Sequence of chain B:
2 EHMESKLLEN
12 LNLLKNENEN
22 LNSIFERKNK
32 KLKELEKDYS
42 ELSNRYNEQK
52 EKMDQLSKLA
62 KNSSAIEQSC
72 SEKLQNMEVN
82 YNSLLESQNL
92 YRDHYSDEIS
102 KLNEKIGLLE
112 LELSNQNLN

Sequence of chain A:
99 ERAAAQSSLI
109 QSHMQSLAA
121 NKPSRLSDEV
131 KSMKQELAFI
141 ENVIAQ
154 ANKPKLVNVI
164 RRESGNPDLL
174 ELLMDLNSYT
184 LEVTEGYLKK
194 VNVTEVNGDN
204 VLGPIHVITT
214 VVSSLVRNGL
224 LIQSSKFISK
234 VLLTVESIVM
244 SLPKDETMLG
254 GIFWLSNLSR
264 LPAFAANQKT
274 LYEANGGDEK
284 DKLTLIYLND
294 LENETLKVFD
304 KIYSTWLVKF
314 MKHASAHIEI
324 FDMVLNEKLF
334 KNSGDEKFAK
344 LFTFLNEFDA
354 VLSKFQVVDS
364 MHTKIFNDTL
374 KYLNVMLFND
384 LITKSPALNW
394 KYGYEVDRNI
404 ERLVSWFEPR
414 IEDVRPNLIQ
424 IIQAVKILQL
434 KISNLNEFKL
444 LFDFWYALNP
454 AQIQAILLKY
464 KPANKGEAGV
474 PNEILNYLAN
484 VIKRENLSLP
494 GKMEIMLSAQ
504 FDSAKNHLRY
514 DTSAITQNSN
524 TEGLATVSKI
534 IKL

Residue-level contacts at the interface:
Residue M133 in chain A contacts residue L103 in chain B (closest heavy-atom distance 3.1 Å).
Residue L137 in chain A interacts with residue K106 in chain B (closest heavy-atom distance 3.7 Å).
Residue Y449 in chain A contacts residue Y96 in chain B (closest heavy-atom distance 3.6 Å).
Residue L433 in chain A interacts with residue L85 in chain B (closest heavy-atom distance 3.5 Å).
Residue V130 in chain A interacts with residue Y96 in chain B (closest heavy-atom distance 4.0 Å).
Residue L126 in chain A is in contact with residue Y96 in chain B (closest heavy-atom distance 3.3 Å).
Residue F447 in chain A is in contact with residue Q89 in chain B (closest heavy-atom distance 3.1 Å).
Residue F447 in chain A interacts with residue Y92 in chain B (closest heavy-atom distance 4.2 Å).
Residue L137 in chain A interacts with residue L110 in chain B (closest heavy-atom distance 3.6 Å).
Residue K429 in chain A interacts with residue S88 in chain B (closest heavy-atom distance 3.7 Å).
Residue Y397 in chain A interacts with residue V80 in chain B (closest heavy-atom distance 4.2 Å).
Residue L433 in chain A is in contact with residue N81 in chain B (closest heavy-atom distance 3.0 Å).
Residue L433 in chain A contacts residue S84 in chain B (closest heavy-atom distance 3.4 Å).
Residue Y449 in chain A interacts with residue L91 in chain B (closest heavy-atom distance 4.0 Å).
Residue Q432 in chain A interacts with residue N81 in chain B (closest heavy-atom distance 3.6 Å).
Residue Y449 in chain A is in contact with residue Y92 in chain B (closest heavy-atom distance 4.5 Å).
Residue D446 in chain A is in contact with residue Y96 in chain B (closest heavy-atom distance 4.1 Å).
Residue I430 in chain A interacts with residue S84 in chain B (closest heavy-atom distance 4.4 Å).
Residue K429 in chain A contacts residue S84 in chain B (closest heavy-atom distance 2.5 Å).
Residue I422 in chain A is in contact with residue L91 in chain B (closest heavy-atom distance 3.4 Å).
Residue D400 in chain A is in contact with residue E87 in chain B (closest heavy-atom distance 4.8 Å).
Residue W393 in chain A is in contact with residue N77 in chain B (closest heavy-atom distance 3.2 Å).
Residue F447 in chain A is in contact with residue S88 in chain B (closest heavy-atom distance 3.0 Å).
Residue K434 in chain A contacts residue N81 in chain B (closest heavy-atom distance 3.6 Å).
Residue E470 in chain A is in contact with residue E73 in chain B (closest heavy-atom distance 4.0 Å).
Residue K434 in chain A is in contact with residue N77 in chain B (closest heavy-atom distance 3.1 Å).
Residue I144 in chain A interacts with residue E113 in chain B (closest heavy-atom distance 4.6 Å).
Residue S127 in chain A contacts residue Y96 in chain B (closest heavy-atom distance 3.1 Å).
Residue K394 in chain A interacts with residue Q76 in chain B (closest heavy-atom distance 5.0 Å).
Residue I144 in chain A interacts with residue L114 in chain B (closest heavy-atom distance 3.2 Å).
Residue W393 in chain A is in contact with residue Q76 in chain B (closest heavy-atom distance 4.0 Å).
Residue I140 in chain A contacts residue L110 in chain B (closest heavy-atom distance 3.2 Å).
Residue K134 in chain A interacts with residue E99 in chain B (closest heavy-atom distance 2.9 Å).
Residue E141 in chain A is in contact with residue L110 in chain B (closest heavy-atom distance 3.5 Å).
Residue N467 in chain A contacts residue E73 in chain B (closest heavy-atom distance 4.8 Å).
Residue E470 in chain A interacts with residue K74 in chain B (closest heavy-atom distance 4.6 Å).
Residue W393 in chain A interacts with residue V80 in chain B (closest heavy-atom distance 3.8 Å).
Residue L444 in chain A contacts residue L85 in chain B (closest heavy-atom distance 3.8 Å).
Residue D446 in chain A contacts residue Y92 in chain B (closest heavy-atom distance 3.6 Å).
Residue W393 in chain A interacts with residue E73 in chain B (closest heavy-atom distance 4.4 Å).
Residue V130 in chain A contacts residue L103 in chain B (closest heavy-atom distance 4.5 Å).
Residue Q432 in chain A contacts residue S84 in chain B (closest heavy-atom distance 3.5 Å).
Residue E440 in chain A contacts residue L85 in chain B (closest heavy-atom distance 5.0 Å).
Residue L137 in chain A is in contact with residue I107 in chain B (closest heavy-atom distance 3.5 Å).
Residue W448 in chain A contacts residue S88 in chain B (closest heavy-atom distance 4.9 Å).
Residue A138 in chain A contacts residue K106 in chain B (closest heavy-atom distance 4.4 Å).
Residue Y449 in chain A interacts with residue H95 in chain B (closest heavy-atom distance 2.7 Å).
Residue I425 in chain A is in contact with residue E87 in chain B (closest heavy-atom distance 4.7 Å).
Residue K429 in chain A contacts residue E87 in chain B (closest heavy-atom distance 2.9 Å).
Residue N467 in chain A interacts with residue N77 in chain B (closest heavy-atom distance 4.8 Å).
Residue Q432 in chain A is in contact with residue V80 in chain B (closest heavy-atom distance 3.5 Å).
Residue R418 in chain A interacts with residue L91 in chain B (closest heavy-atom distance 4.1 Å).
Residue F447 in chain A interacts with residue L85 in chain B (closest heavy-atom distance 3.1 Å).
Residue V130 in chain A interacts with residue E99 in chain B (closest heavy-atom distance 3.9 Å).
Residue K134 in chain A is in contact with residue K102 in chain B (closest heavy-atom distance 4.0 Å).
Residue Q426 in chain A is in contact with residue L91 in chain B (closest heavy-atom distance 4.4 Å).
Residue K134 in chain A interacts with residue L103 in chain B (closest heavy-atom distance 4.0 Å).
Residue L126 in chain A is in contact with residue Y92 in chain B (closest heavy-atom distance 3.5 Å).
Residue E141 in chain A is in contact with residue K106 in chain B (closest heavy-atom distance 3.0 Å).
Residue I144 in chain A interacts with residue Q117 in chain B (closest heavy-atom distance 3.2 Å).

This data describes a binding interaction between two proteins.